Interface contacts:
Residue L242 in the second protein is in contact with residue I15 in the first protein (closest heavy-atom distance 3.8 Å).
Residue I180 in the second protein contacts residue I4 in the first protein (closest heavy-atom distance 4.0 Å).
Residue R169 in the second protein interacts with residue R14 in the first protein (closest heavy-atom distance 3.0 Å).
Residue R169 in the second protein is in contact with residue G17 in the first protein (closest heavy-atom distance 4.0 Å).
Residue E173 in the second protein interacts with residue I15 in the first protein (closest heavy-atom distance 3.4 Å).
Residue K245 in the second protein is in contact with residue D8 in the first protein (closest heavy-atom distance 2.8 Å).
Residue C202 in the second protein interacts with residue I15 in the first protein (closest heavy-atom distance 4.9 Å).
Residue T184 in the second protein interacts with residue T3 in the first protein (closest heavy-atom distance 2.9 Å).
Residue E183 in the second protein interacts with residue D8 in the first protein (closest heavy-atom distance 4.1 Å).
Residue L238 in the second protein interacts with residue L11 in the first protein (closest heavy-atom distance 3.8 Å).
Residue R170 in the second protein contacts residue R16 in the first protein (closest heavy-atom distance 3.2 Å).
Residue R169 in the second protein is in contact with residue I15 in the first protein (closest heavy-atom distance 2.9 Å).
Residue R177 in the second protein contacts residue A12 in the first protein (closest heavy-atom distance 3.6 Å).
Residue F176 in the second protein interacts with residue D8 in the first protein (closest heavy-atom distance 3.2 Å).
Residue L238 in the second protein interacts with residue R14 in the first protein (closest heavy-atom distance 3.5 Å).
Residue G237 in the second protein is in contact with residue R14 in the first protein (closest heavy-atom distance 4.7 Å).
Residue D131 in the second protein is in contact with residue R16 in the first protein (closest heavy-atom distance 4.6 Å).
Residue F176 in the second protein contacts residue I15 in the first protein (closest heavy-atom distance 3.9 Å).
Residue T184 in the second protein contacts residue I4 in the first protein (closest heavy-atom distance 4.5 Å).
Residue R169 in the second protein interacts with residue R16 in the first protein (closest heavy-atom distance 3.8 Å).
Residue C181 in the second protein interacts with residue I4 in the first protein (closest heavy-atom distance 4.9 Å).
Residue E173 in the second protein contacts residue A12 in the first protein (closest heavy-atom distance 3.5 Å).
Residue R177 in the second protein is in contact with residue I9 in the first protein (closest heavy-atom distance 4.5 Å).
Residue I180 in the second protein interacts with residue I9 in the first protein (closest heavy-atom distance 4.7 Å).
Residue D234 in the second protein is in contact with residue R14 in the first protein (closest heavy-atom distance 4.6 Å).
Residue F176 in the second protein is in contact with residue L11 in the first protein (closest heavy-atom distance 3.6 Å).
Residue K245 in the second protein is in contact with residue K7 in the first protein (closest heavy-atom distance 4.0 Å).
Residue L141 in the second protein is in contact with residue I4 in the first protein (closest heavy-atom distance 4.0 Å).
Residue R177 in the second protein contacts residue R13 in the first protein (closest heavy-atom distance 4.3 Å).
Residue E173 in the second protein contacts residue R16 in the first protein (closest heavy-atom distance 3.2 Å).
Residue A172 in the second protein is in contact with residue I15 in the first protein (closest heavy-atom distance 3.8 Å).
Residue I180 in the second protein contacts residue D8 in the first protein (closest heavy-atom distance 4.2 Å).
Residue L238 in the second protein is in contact with residue I15 in the first protein (closest heavy-atom distance 3.6 Å).
Residue D241 in the second protein interacts with residue L11 in the first protein (closest heavy-atom distance 3.9 Å).
Residue D241 in the second protein interacts with residue R14 in the first protein (closest heavy-atom distance 2.5 Å).
Residue L242 in the second protein interacts with residue L11 in the first protein (closest heavy-atom distance 4.2 Å).
Residue F176 in the second protein is in contact with residue A12 in the first protein (closest heavy-atom distance 3.7 Å).

Sequence of the first protein:
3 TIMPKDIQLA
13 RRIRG

Sequence of the second protein:
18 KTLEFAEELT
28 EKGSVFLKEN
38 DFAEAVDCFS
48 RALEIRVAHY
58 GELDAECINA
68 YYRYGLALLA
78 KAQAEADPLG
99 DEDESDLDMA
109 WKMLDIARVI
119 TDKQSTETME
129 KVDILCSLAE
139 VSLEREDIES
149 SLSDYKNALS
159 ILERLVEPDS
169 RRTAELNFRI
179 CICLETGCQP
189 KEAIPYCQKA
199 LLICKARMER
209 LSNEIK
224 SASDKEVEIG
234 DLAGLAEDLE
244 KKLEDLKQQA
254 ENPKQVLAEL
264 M

These two protein chains interact to form a complex.